Contacts between the two chains:
Residue V152 in chain A contacts residue A6 in chain B (closest heavy-atom distance 4.2 Å).
Residue N66 in chain A contacts residue Q4 in chain B (closest heavy-atom distance 3.7 Å).
Residue Y7 in chain A contacts residue L1 in chain B (closest heavy-atom distance 2.8 Å).
Residue K146 in chain A contacts residue W9 in chain B (closest heavy-atom distance 2.6 Å).
Residue I80 in chain A is in contact with residue W9 in chain B (closest heavy-atom distance 3.5 Å).
Residue E63 in chain A is in contact with residue L1 in chain B (closest heavy-atom distance 3.3 Å).
Residue W147 in chain A is in contact with residue W9 in chain B (closest heavy-atom distance 3.8 Å).
Residue A81 in chain A is in contact with residue W9 in chain B (closest heavy-atom distance 4.0 Å).
Residue Y123 in chain A contacts residue W9 in chain B (closest heavy-atom distance 3.5 Å).
Residue N66 in chain A interacts with residue V3 in chain B (closest heavy-atom distance 2.9 Å).
Residue Y9 in chain A interacts with residue V3 in chain B (closest heavy-atom distance 4.4 Å).
Residue D114 in chain A contacts residue R7 in chain B (closest heavy-atom distance 2.6 Å).
Residue A117 in chain A interacts with residue W9 in chain B (closest heavy-atom distance 3.9 Å).
Residue M67 in chain A is in contact with residue T2 in chain B (closest heavy-atom distance 3.6 Å).
Residue E63 in chain A is in contact with residue Q4 in chain B (closest heavy-atom distance 4.8 Å).
Residue L163 in chain A is in contact with residue L1 in chain B (closest heavy-atom distance 4.2 Å).
Residue S116 in chain A contacts residue W9 in chain B (closest heavy-atom distance 4.2 Å).
Residue V152 in chain A is in contact with residue V5 in chain B (closest heavy-atom distance 4.2 Å).
Residue V97 in chain A is in contact with residue R7 in chain B (closest heavy-atom distance 4.9 Å).
Residue Y171 in chain A contacts residue L1 in chain B (closest heavy-atom distance 2.8 Å).
Residue Y74 in chain A is in contact with residue R7 in chain B (closest heavy-atom distance 3.9 Å).
Residue Q155 in chain A interacts with residue A6 in chain B (closest heavy-atom distance 4.9 Å).
Residue L156 in chain A interacts with residue R7 in chain B (closest heavy-atom distance 3.9 Å).
Residue T73 in chain A is in contact with residue V8 in chain B (closest heavy-atom distance 4.5 Å).
Residue S116 in chain A is in contact with residue R7 in chain B (closest heavy-atom distance 4.4 Å).
Residue Y74 in chain A contacts residue W9 in chain B (closest heavy-atom distance 4.1 Å).
Residue W133 in chain A interacts with residue R7 in chain B (closest heavy-atom distance 4.0 Å).
Residue N77 in chain A contacts residue W9 in chain B (closest heavy-atom distance 2.8 Å).
Residue T143 in chain A contacts residue V8 in chain B (closest heavy-atom distance 4.7 Å).
Residue Y7 in chain A is in contact with residue T2 in chain B (closest heavy-atom distance 3.4 Å).
Residue T73 in chain A interacts with residue R7 in chain B (closest heavy-atom distance 3.7 Å).
Residue Y9 in chain A is in contact with residue T2 in chain B (closest heavy-atom distance 3.9 Å).
Residue W147 in chain A contacts residue V8 in chain B (closest heavy-atom distance 2.9 Å).
Residue M5 in chain A contacts residue L1 in chain B (closest heavy-atom distance 4.0 Å).
Residue I80 in chain A contacts residue V8 in chain B (closest heavy-atom distance 3.6 Å).
Residue Y59 in chain A contacts residue L1 in chain B (closest heavy-atom distance 3.9 Å).
Residue W147 in chain A contacts residue R7 in chain B (closest heavy-atom distance 3.2 Å).
Residue I142 in chain A interacts with residue W9 in chain B (closest heavy-atom distance 4.7 Å).
Residue F33 in chain A interacts with residue L1 in chain B (closest heavy-atom distance 4.8 Å).
Residue I95 in chain A interacts with residue W9 in chain B (closest heavy-atom distance 3.5 Å).
Residue Y99 in chain A is in contact with residue V3 in chain B (closest heavy-atom distance 3.1 Å).
Residue N77 in chain A is in contact with residue V8 in chain B (closest heavy-atom distance 3.5 Å).
Residue T143 in chain A contacts residue W9 in chain B (closest heavy-atom distance 2.6 Å).
Residue N77 in chain A contacts residue R7 in chain B (closest heavy-atom distance 3.0 Å).
Residue Y99 in chain A contacts residue T2 in chain B (closest heavy-atom distance 3.4 Å).
Residue V152 in chain A contacts residue R7 in chain B (closest heavy-atom distance 3.7 Å).
Residue E63 in chain A is in contact with residue T2 in chain B (closest heavy-atom distance 2.7 Å).
Residue Y159 in chain A interacts with residue V3 in chain B (closest heavy-atom distance 3.5 Å).
Residue Q155 in chain A contacts residue V5 in chain B (closest heavy-atom distance 3.7 Å).
Residue M45 in chain A contacts residue T2 in chain B (closest heavy-atom distance 3.8 Å).
Residue L156 in chain A contacts residue V3 in chain B (closest heavy-atom distance 4.1 Å).
Residue G62 in chain A interacts with residue Q4 in chain B (closest heavy-atom distance 4.5 Å).
Residue Y159 in chain A is in contact with residue L1 in chain B (closest heavy-atom distance 2.7 Å).
Residue Y118 in chain A is in contact with residue W9 in chain B (closest heavy-atom distance 4.1 Å).
Residue L156 in chain A contacts residue V5 in chain B (closest heavy-atom distance 4.5 Å).
Residue N66 in chain A interacts with residue T2 in chain B (closest heavy-atom distance 2.9 Å).
Residue Y84 in chain A interacts with residue W9 in chain B (closest heavy-atom distance 2.7 Å).
Residue Y159 in chain A contacts residue T2 in chain B (closest heavy-atom distance 3.9 Å).
Residue K146 in chain A contacts residue V8 in chain B (closest heavy-atom distance 4.4 Å).
Residue W167 in chain A is in contact with residue L1 in chain B (closest heavy-atom distance 3.6 Å).

Sequence of chain B:
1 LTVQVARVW

The following describes two proteins that form a bound complex.

Sequence of chain A:
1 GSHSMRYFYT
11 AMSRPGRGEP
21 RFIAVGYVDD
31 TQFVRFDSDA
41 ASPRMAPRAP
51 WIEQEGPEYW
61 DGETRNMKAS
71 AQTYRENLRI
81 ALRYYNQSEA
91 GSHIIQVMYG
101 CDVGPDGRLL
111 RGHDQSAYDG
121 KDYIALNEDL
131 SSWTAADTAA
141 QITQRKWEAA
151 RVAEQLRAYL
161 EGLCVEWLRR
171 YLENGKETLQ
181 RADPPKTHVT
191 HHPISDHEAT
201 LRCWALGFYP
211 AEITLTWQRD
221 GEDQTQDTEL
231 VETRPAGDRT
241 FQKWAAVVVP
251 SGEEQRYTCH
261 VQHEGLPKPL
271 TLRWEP